This data describes a binding interaction between two proteins.

Interface contacts:
Residue M1727 in chain A interacts with residue R368 in chain B (closest heavy-atom distance 3.0 Å).
Residue P1759 in chain A is in contact with residue E374 in chain B (closest heavy-atom distance 3.3 Å).
Residue E1139 in chain A contacts residue R345 in chain B (closest heavy-atom distance 3.3 Å).
Residue L550 in chain A contacts residue Q312 in chain B (closest heavy-atom distance 3.5 Å).
Residue D549 in chain A interacts with residue K308 in chain B (closest heavy-atom distance 3.3 Å).
Residue K553 in chain A contacts residue Q312 in chain B (closest heavy-atom distance 3.1 Å).
Residue R865 in chain A contacts residue Y411 in chain B (closest heavy-atom distance 2.9 Å).
Residue L708 in chain A interacts with residue S385 in chain B (closest heavy-atom distance 3.3 Å).
Residue S1140 in chain A is in contact with residue Q342 in chain B (closest heavy-atom distance 3.2 Å).
Residue R706 in chain A contacts residue R386 in chain B (closest heavy-atom distance 2.8 Å).
Residue R554 in chain A contacts residue D323 in chain B (closest heavy-atom distance 3.2 Å).
Residue K553 in chain A contacts residue D316 in chain B (closest heavy-atom distance 3.6 Å).
Residue S1651 in chain A contacts residue N379 in chain B (closest heavy-atom distance 3.3 Å).
Residue Q551 in chain A interacts with residue Q312 in chain B (closest heavy-atom distance 2.9 Å).
Residue S1140 in chain A contacts residue M338 in chain B (closest heavy-atom distance 3.2 Å).
Residue K1135 in chain A contacts residue R345 in chain B (closest heavy-atom distance 3.6 Å).
Residue Y1733 in chain A interacts with residue W369 in chain B (closest heavy-atom distance 3.1 Å).
Residue R577 in chain A is in contact with residue D314 in chain B (closest heavy-atom distance 2.6 Å).
Residue Q551 in chain A contacts residue W315 in chain B (closest heavy-atom distance 3.5 Å).
Residue K718 in chain A interacts with residue E384 in chain B (closest heavy-atom distance 3.3 Å).
Residue K569 in chain A contacts residue L326 in chain B (closest heavy-atom distance 2.8 Å).
Residue R706 in chain A is in contact with residue E347 in chain B (closest heavy-atom distance 2.9 Å).
Residue K928 in chain A interacts with residue M412 in chain B (closest heavy-atom distance 3.4 Å).
Residue T702 in chain A interacts with residue N394 in chain B (closest heavy-atom distance 3.4 Å).
Residue N573 in chain A is in contact with residue D314 in chain B (closest heavy-atom distance 3.4 Å).
Residue K581 in chain A interacts with residue V302 in chain B (closest heavy-atom distance 3.3 Å).
Residue R706 in chain A is in contact with residue W395 in chain B (closest heavy-atom distance 3.3 Å).
Residue P927 in chain A is in contact with residue Y411 in chain B (closest heavy-atom distance 3.2 Å).
Residue T552 in chain A is in contact with residue W315 in chain B (closest heavy-atom distance 3.6 Å).
Residue V574 in chain A is in contact with residue D314 in chain B (closest heavy-atom distance 3.6 Å).
Residue L1724 in chain A is in contact with residue W369 in chain B (closest heavy-atom distance 2.9 Å).
Residue R577 in chain A is in contact with residue Q310 in chain B (closest heavy-atom distance 3.4 Å).
Residue L1764 in chain A interacts with residue Y360 in chain B (closest heavy-atom distance 3.1 Å).
Residue R706 in chain A is in contact with residue S385 in chain B (closest heavy-atom distance 3.4 Å).
Residue F1663 in chain A contacts residue E350 in chain B (closest heavy-atom distance 3.4 Å).
Residue M705 in chain A is in contact with residue S385 in chain B (closest heavy-atom distance 3.0 Å).
Residue T678 in chain A contacts residue R295 in chain B (closest heavy-atom distance 3.4 Å).
Residue A566 in chain A interacts with residue A318 in chain B (closest heavy-atom distance 3.5 Å).
Residue N862 in chain A interacts with residue V470 in chain B (closest heavy-atom distance 3.0 Å).
Residue Q929 in chain A is in contact with residue Y411 in chain B (closest heavy-atom distance 3.1 Å).
Residue K722 in chain A is in contact with residue T389 in chain B (closest heavy-atom distance 3.1 Å).
Residue R1762 in chain A interacts with residue D352 in chain B (closest heavy-atom distance 2.5 Å).
Residue F570 in chain A contacts residue L311 in chain B (closest heavy-atom distance 3.5 Å).
Residue L679 in chain A contacts residue Y299 in chain B (closest heavy-atom distance 3.6 Å).
Residue R554 in chain A is in contact with residue E320 in chain B (closest heavy-atom distance 3.4 Å).
Residue F1661 in chain A is in contact with residue E350 in chain B (closest heavy-atom distance 3.2 Å).
Residue R1797 in chain A is in contact with residue M356 in chain B (closest heavy-atom distance 3.6 Å).
Residue T702 in chain A interacts with residue G397 in chain B (closest heavy-atom distance 3.5 Å).
Residue Y1756 in chain A contacts residue P380 in chain B (closest heavy-atom distance 3.4 Å).
Residue Y1756 in chain A contacts residue H378 in chain B (closest heavy-atom distance 3.3 Å).
Residue Y562 in chain A contacts residue E330 in chain B (closest heavy-atom distance 3.5 Å).
Residue R1797 in chain A interacts with residue E349 in chain B (closest heavy-atom distance 2.6 Å).
Residue Y1763 in chain A is in contact with residue R355 in chain B (closest heavy-atom distance 3.6 Å).
Residue R865 in chain A is in contact with residue A468 in chain B (closest heavy-atom distance 3.0 Å).
Residue F1652 in chain A is in contact with residue L381 in chain B (closest heavy-atom distance 3.5 Å).
Residue L1796 in chain A interacts with residue K353 in chain B (closest heavy-atom distance 3.3 Å).
Residue Y1763 in chain A interacts with residue M356 in chain B (closest heavy-atom distance 3.6 Å).
Residue A1136 in chain A is in contact with residue Q342 in chain B (closest heavy-atom distance 3.5 Å).
Residue R1757 in chain A interacts with residue H378 in chain B (closest heavy-atom distance 3.5 Å).
Residue Y1763 in chain A is in contact with residue D352 in chain B (closest heavy-atom distance 2.8 Å).

Sequence of chain A:
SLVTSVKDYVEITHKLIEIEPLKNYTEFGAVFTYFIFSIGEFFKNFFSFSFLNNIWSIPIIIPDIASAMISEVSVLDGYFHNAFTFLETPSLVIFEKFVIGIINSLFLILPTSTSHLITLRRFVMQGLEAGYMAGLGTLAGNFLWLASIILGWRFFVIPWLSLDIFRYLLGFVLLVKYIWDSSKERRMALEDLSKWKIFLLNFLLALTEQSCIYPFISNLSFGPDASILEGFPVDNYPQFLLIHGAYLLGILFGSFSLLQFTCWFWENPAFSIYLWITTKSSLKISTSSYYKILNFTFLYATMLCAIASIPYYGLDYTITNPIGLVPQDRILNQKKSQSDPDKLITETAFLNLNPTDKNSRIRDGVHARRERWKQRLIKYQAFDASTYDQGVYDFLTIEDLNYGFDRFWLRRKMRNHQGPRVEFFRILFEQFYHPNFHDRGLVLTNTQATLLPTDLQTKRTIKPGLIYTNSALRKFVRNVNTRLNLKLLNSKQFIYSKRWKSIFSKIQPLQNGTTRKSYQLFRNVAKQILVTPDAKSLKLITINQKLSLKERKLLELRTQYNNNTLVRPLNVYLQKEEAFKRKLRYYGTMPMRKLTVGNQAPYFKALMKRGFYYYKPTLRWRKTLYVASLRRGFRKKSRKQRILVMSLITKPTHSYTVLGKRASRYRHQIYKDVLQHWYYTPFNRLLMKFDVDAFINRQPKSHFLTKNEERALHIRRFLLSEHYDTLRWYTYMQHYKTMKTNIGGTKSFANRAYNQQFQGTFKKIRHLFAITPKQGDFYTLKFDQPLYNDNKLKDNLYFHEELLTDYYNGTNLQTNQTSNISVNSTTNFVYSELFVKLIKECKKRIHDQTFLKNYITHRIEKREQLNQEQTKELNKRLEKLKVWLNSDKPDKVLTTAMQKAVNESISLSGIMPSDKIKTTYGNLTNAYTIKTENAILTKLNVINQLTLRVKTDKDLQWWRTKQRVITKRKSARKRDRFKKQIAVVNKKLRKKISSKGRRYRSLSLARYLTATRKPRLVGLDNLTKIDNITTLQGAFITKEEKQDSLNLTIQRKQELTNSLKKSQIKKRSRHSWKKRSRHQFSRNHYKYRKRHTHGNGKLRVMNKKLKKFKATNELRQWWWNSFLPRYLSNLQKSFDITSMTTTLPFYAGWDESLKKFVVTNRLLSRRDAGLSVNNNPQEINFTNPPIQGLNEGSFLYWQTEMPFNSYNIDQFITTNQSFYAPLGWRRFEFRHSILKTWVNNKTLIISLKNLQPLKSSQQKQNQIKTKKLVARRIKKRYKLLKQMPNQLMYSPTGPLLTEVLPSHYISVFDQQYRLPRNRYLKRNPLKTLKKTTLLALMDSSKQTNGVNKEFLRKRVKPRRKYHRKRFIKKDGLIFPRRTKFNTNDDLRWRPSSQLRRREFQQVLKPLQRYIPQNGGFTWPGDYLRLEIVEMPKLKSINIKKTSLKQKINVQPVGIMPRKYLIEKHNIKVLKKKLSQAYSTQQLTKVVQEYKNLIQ

Sequence of chain B:
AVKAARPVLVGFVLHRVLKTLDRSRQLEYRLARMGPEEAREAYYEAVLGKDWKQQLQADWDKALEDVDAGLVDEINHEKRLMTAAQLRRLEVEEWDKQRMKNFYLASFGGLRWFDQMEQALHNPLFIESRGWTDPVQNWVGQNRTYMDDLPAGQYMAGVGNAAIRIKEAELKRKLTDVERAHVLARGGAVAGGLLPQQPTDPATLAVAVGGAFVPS